Sequence of protein 1:
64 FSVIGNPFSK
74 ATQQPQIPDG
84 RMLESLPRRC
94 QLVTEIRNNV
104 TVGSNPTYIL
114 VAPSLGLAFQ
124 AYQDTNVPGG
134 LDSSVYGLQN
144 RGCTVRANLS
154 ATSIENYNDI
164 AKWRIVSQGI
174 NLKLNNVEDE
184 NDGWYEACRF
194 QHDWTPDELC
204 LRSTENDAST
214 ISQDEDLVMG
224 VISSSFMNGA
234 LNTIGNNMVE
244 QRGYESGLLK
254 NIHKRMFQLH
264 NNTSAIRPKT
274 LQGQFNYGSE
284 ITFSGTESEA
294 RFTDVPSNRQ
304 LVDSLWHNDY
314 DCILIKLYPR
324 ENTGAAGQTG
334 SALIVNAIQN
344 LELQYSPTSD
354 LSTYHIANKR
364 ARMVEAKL

This data describes a binding interaction between two proteins.

Sequence of protein 2:
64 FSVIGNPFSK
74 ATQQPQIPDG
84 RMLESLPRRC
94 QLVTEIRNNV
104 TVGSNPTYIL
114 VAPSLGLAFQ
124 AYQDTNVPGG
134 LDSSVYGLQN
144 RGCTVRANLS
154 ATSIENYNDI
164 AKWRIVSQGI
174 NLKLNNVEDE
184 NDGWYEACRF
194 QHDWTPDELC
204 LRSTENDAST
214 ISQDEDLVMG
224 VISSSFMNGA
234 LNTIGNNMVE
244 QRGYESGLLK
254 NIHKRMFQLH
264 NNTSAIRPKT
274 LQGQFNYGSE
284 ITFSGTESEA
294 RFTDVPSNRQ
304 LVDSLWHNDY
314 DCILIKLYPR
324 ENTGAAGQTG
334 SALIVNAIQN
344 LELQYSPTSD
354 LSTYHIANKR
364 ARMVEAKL

Residue-level contacts at the interface:
Residue N143 in protein 2 interacts with residue H358 in protein 1 (closest heavy-atom distance 3.0 Å).
Residue H358 in protein 2 is in contact with residue Q142 in protein 1 (closest heavy-atom distance 3.4 Å).
Residue I99 in protein 2 is in contact with residue A364 in protein 1 (closest heavy-atom distance 4.0 Å).
Residue N102 in protein 2 is in contact with residue E368 in protein 1 (closest heavy-atom distance 2.9 Å).
Residue N143 in protein 2 interacts with residue Y357 in protein 1 (closest heavy-atom distance 3.3 Å).
Residue T128 in protein 2 is in contact with residue M366 in protein 1 (closest heavy-atom distance 3.4 Å).
Residue E98 in protein 2 contacts residue R363 in protein 1 (closest heavy-atom distance 4.0 Å).
Residue R100 in protein 2 is in contact with residue M366 in protein 1 (closest heavy-atom distance 2.8 Å).
Residue V103 in protein 2 contacts residue L371 in protein 1 (closest heavy-atom distance 4.0 Å).
Residue E98 in protein 2 interacts with residue K362 in protein 1 (closest heavy-atom distance 3.0 Å).
Residue A364 in protein 2 interacts with residue R100 in protein 1 (closest heavy-atom distance 3.5 Å).
Residue E208 in protein 2 interacts with residue H358 in protein 1 (closest heavy-atom distance 3.7 Å).
Residue V96 in protein 2 is in contact with residue K362 in protein 1 (closest heavy-atom distance 3.1 Å).
Residue R365 in protein 2 interacts with residue R100 in protein 1 (closest heavy-atom distance 2.9 Å).
Residue T97 in protein 2 contacts residue K362 in protein 1 (closest heavy-atom distance 3.4 Å).
Residue M366 in protein 2 is in contact with residue N325 in protein 1 (closest heavy-atom distance 3.1 Å).
Residue M366 in protein 2 contacts residue R100 in protein 1 (closest heavy-atom distance 3.2 Å).
Residue E368 in protein 2 interacts with residue N102 in protein 1 (closest heavy-atom distance 3.0 Å).
Residue R100 in protein 2 is in contact with residue A364 in protein 1 (closest heavy-atom distance 4.0 Å).
Residue K362 in protein 2 is in contact with residue E98 in protein 1 (closest heavy-atom distance 2.9 Å).
Residue E368 in protein 2 is in contact with residue V103 in protein 1 (closest heavy-atom distance 2.9 Å).
Residue L371 in protein 2 is in contact with residue V103 in protein 1 (closest heavy-atom distance 3.9 Å).
Residue K362 in protein 2 is in contact with residue V96 in protein 1 (closest heavy-atom distance 3.0 Å).
Residue H358 in protein 2 interacts with residue E208 in protein 1 (closest heavy-atom distance 2.2 Å).
Residue N325 in protein 2 interacts with residue M366 in protein 1 (closest heavy-atom distance 3.0 Å).
Residue M366 in protein 2 contacts residue T332 in protein 1 (closest heavy-atom distance 3.8 Å).
Residue R100 in protein 2 interacts with residue R365 in protein 1 (closest heavy-atom distance 3.2 Å).
Residue R363 in protein 2 interacts with residue E98 in protein 1 (closest heavy-atom distance 3.5 Å).
Residue T207 in protein 2 interacts with residue H358 in protein 1 (closest heavy-atom distance 3.8 Å).
Residue E368 in protein 2 interacts with residue T104 in protein 1 (closest heavy-atom distance 2.7 Å).
Residue T128 in protein 2 is in contact with residue R365 in protein 1 (closest heavy-atom distance 2.6 Å).
Residue Q142 in protein 2 interacts with residue H358 in protein 1 (closest heavy-atom distance 2.8 Å).
Residue R365 in protein 2 interacts with residue T128 in protein 1 (closest heavy-atom distance 2.9 Å).
Residue T128 in protein 2 contacts residue A369 in protein 1 (closest heavy-atom distance 3.9 Å).
Residue V367 in protein 2 is in contact with residue T128 in protein 1 (closest heavy-atom distance 3.9 Å).
Residue T128 in protein 2 is in contact with residue E368 in protein 1 (closest heavy-atom distance 3.2 Å).
Residue K370 in protein 2 contacts residue T104 in protein 1 (closest heavy-atom distance 4.0 Å).
Residue H358 in protein 2 interacts with residue N143 in protein 1 (closest heavy-atom distance 2.6 Å).
Residue V130 in protein 2 is in contact with residue K370 in protein 1 (closest heavy-atom distance 4.0 Å).
Residue K370 in protein 2 contacts residue G132 in protein 1 (closest heavy-atom distance 3.2 Å).
Residue M366 in protein 2 is in contact with residue T128 in protein 1 (closest heavy-atom distance 3.6 Å).
Residue N361 in protein 2 contacts residue T97 in protein 1 (closest heavy-atom distance 3.9 Å).
Residue T104 in protein 2 interacts with residue L371 in protein 1 (closest heavy-atom distance 3.7 Å).
Residue E98 in protein 2 interacts with residue A364 in protein 1 (closest heavy-atom distance 3.2 Å).
Residue N129 in protein 2 interacts with residue R365 in protein 1 (closest heavy-atom distance 3.6 Å).
Residue T104 in protein 2 contacts residue E368 in protein 1 (closest heavy-atom distance 2.6 Å).
Residue V103 in protein 2 is in contact with residue E368 in protein 1 (closest heavy-atom distance 2.8 Å).
Residue A364 in protein 2 interacts with residue T128 in protein 1 (closest heavy-atom distance 4.0 Å).
Residue H358 in protein 2 is in contact with residue T207 in protein 1 (closest heavy-atom distance 4.1 Å).
Residue K362 in protein 2 is in contact with residue T97 in protein 1 (closest heavy-atom distance 3.4 Å).
Residue R365 in protein 2 interacts with residue N129 in protein 1 (closest heavy-atom distance 3.8 Å).
Residue T104 in protein 2 is in contact with residue K370 in protein 1 (closest heavy-atom distance 4.0 Å).
Residue G132 in protein 2 is in contact with residue K370 in protein 1 (closest heavy-atom distance 3.6 Å).
Residue E368 in protein 2 contacts residue T128 in protein 1 (closest heavy-atom distance 3.3 Å).
Residue A364 in protein 2 is in contact with residue I99 in protein 1 (closest heavy-atom distance 3.6 Å).
Residue Y357 in protein 2 contacts residue N143 in protein 1 (closest heavy-atom distance 3.2 Å).
Residue T128 in protein 2 interacts with residue V367 in protein 1 (closest heavy-atom distance 3.8 Å).
Residue K370 in protein 2 interacts with residue L134 in protein 1 (closest heavy-atom distance 4.0 Å).
Residue A364 in protein 2 interacts with residue E98 in protein 1 (closest heavy-atom distance 3.1 Å).
Residue T128 in protein 2 is in contact with residue A364 in protein 1 (closest heavy-atom distance 4.0 Å).